This data describes a binding interaction between two proteins.

Sequence of the second protein:
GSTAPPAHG

Sequence of the first protein:
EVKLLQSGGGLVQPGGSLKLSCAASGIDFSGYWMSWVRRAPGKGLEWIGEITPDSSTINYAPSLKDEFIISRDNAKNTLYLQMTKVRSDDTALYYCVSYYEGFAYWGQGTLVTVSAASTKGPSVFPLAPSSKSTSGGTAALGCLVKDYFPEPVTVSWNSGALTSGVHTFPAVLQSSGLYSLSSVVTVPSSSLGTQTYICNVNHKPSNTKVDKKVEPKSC

Interface contacts:
Residue G32 in the first protein interacts with residue T7 in the second protein (closest heavy-atom distance 3.2 Å).
Residue W34 in the first protein interacts with residue P10 in the second protein (closest heavy-atom distance 3.7 Å).
Residue F104 in the first protein contacts residue A11 in the second protein (closest heavy-atom distance 4.4 Å).
Residue P54 in the first protein is in contact with residue T7 in the second protein (closest heavy-atom distance 4.0 Å).
Residue W34 in the first protein is in contact with residue H12 in the second protein (closest heavy-atom distance 3.5 Å).
Residue Y100 in the first protein is in contact with residue P10 in the second protein (closest heavy-atom distance 3.5 Å).
Residue G103 in the first protein contacts residue A11 in the second protein (closest heavy-atom distance 3.8 Å).
Residue Y33 in the first protein is in contact with residue T7 in the second protein (closest heavy-atom distance 4.7 Å).
Residue G103 in the first protein contacts residue P9 in the second protein (closest heavy-atom distance 4.8 Å).
Residue E51 in the first protein is in contact with residue H12 in the second protein (closest heavy-atom distance 2.3 Å).
Residue Y100 in the first protein interacts with residue A11 in the second protein (closest heavy-atom distance 3.6 Å).
Residue Y100 in the first protein contacts residue H12 in the second protein (closest heavy-atom distance 4.8 Å).
Residue E102 in the first protein is in contact with residue P10 in the second protein (closest heavy-atom distance 4.1 Å).
Residue W34 in the first protein is in contact with residue A8 in the second protein (closest heavy-atom distance 3.7 Å).
Residue Y100 in the first protein interacts with residue P9 in the second protein (closest heavy-atom distance 3.8 Å).
Residue G103 in the first protein interacts with residue P10 in the second protein (closest heavy-atom distance 4.6 Å).
Residue E102 in the first protein is in contact with residue A11 in the second protein (closest heavy-atom distance 4.5 Å).
Residue W34 in the first protein contacts residue T7 in the second protein (closest heavy-atom distance 4.5 Å).
Residue Y101 in the first protein is in contact with residue P9 in the second protein (closest heavy-atom distance 3.3 Å).
Residue Y100 in the first protein interacts with residue A8 in the second protein (closest heavy-atom distance 3.7 Å).
Residue Y33 in the first protein is in contact with residue A8 in the second protein (closest heavy-atom distance 3.3 Å).
Residue Y101 in the first protein interacts with residue A8 in the second protein (closest heavy-atom distance 3.6 Å).
Residue N60 in the first protein is in contact with residue H12 in the second protein (closest heavy-atom distance 4.1 Å).
Residue E102 in the first protein is in contact with residue P9 in the second protein (closest heavy-atom distance 2.9 Å).
Residue G32 in the first protein is in contact with residue A8 in the second protein (closest heavy-atom distance 2.8 Å).